Sequence of chain A:
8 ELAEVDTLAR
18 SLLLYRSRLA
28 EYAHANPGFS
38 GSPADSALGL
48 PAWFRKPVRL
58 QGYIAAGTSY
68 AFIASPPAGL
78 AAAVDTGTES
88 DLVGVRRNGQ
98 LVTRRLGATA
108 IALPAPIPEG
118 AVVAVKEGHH

This data describes a binding interaction between two proteins.

Contacts between the two chains:
Residue A71 in chain A interacts with residue A118 in chain B (closest heavy-atom distance 3.3 Å).
Residue P73 in chain A contacts residue G117 in chain B (closest heavy-atom distance 3.4 Å).
Residue S66 in chain A is in contact with residue V122 in chain B (closest heavy-atom distance 3.6 Å).
Residue Y60 in chain A is in contact with residue P111 in chain B (closest heavy-atom distance 3.1 Å).
Residue R23 in chain A is in contact with residue V122 in chain B (closest heavy-atom distance 3.1 Å).
Residue I70 in chain A contacts residue V119 in chain B (closest heavy-atom distance 2.8 Å).
Residue V120 in chain A contacts residue A68 in chain B (closest heavy-atom distance 3.2 Å).
Residue T100 in chain A is in contact with residue D82 in chain B (closest heavy-atom distance 3.7 Å).
Residue D88 in chain A contacts residue R23 in chain B (closest heavy-atom distance 2.6 Å).
Residue R102 in chain A contacts residue D82 in chain B (closest heavy-atom distance 2.7 Å).
Residue A71 in chain A is in contact with residue P115 in chain B (closest heavy-atom distance 3.4 Å).
Residue R102 in chain A contacts residue E124 in chain B (closest heavy-atom distance 2.5 Å).
Residue A62 in chain A is in contact with residue P111 in chain B (closest heavy-atom distance 3.6 Å).
Residue I114 in chain A contacts residue F69 in chain B (closest heavy-atom distance 3.3 Å).
Residue S87 in chain A contacts residue D88 in chain B (closest heavy-atom distance 3.0 Å).
Residue K123 in chain A contacts residue T65 in chain B (closest heavy-atom distance 3.7 Å).
Residue V81 in chain A interacts with residue V90 in chain B (closest heavy-atom distance 3.5 Å).
Residue G117 in chain A interacts with residue P73 in chain B (closest heavy-atom distance 3.3 Å).
Residue A121 in chain A is in contact with residue L19 in chain B (closest heavy-atom distance 3.5 Å).
Residue A121 in chain A interacts with residue S66 in chain B (closest heavy-atom distance 3.4 Å).
Residue D88 in chain A is in contact with residue D88 in chain B (closest heavy-atom distance 3.1 Å).
Residue V119 in chain A contacts residue I70 in chain B (closest heavy-atom distance 2.9 Å).
Residue L77 in chain A interacts with residue V119 in chain B (closest heavy-atom distance 3.6 Å).
Residue R23 in chain A is in contact with residue D88 in chain B (closest heavy-atom distance 2.8 Å).
Residue P73 in chain A interacts with residue V119 in chain B (closest heavy-atom distance 3.3 Å).
Residue A68 in chain A interacts with residue V120 in chain B (closest heavy-atom distance 3.6 Å).
Residue A118 in chain A is in contact with residue I70 in chain B (closest heavy-atom distance 3.4 Å).
Residue V119 in chain A interacts with residue P73 in chain B (closest heavy-atom distance 3.6 Å).
Residue V90 in chain A is in contact with residue D82 in chain B (closest heavy-atom distance 3.3 Å).
Residue R101 in chain A interacts with residue A79 in chain B (closest heavy-atom distance 3.2 Å).
Residue A109 in chain A contacts residue Y67 in chain B (closest heavy-atom distance 2.7 Å).
Residue A118 in chain A contacts residue A71 in chain B (closest heavy-atom distance 3.6 Å).
Residue R23 in chain A contacts residue L89 in chain B (closest heavy-atom distance 3.7 Å).
Residue L103 in chain A is in contact with residue I108 in chain B (closest heavy-atom distance 3.5 Å).
Residue P111 in chain A is in contact with residue Y60 in chain B (closest heavy-atom distance 3.5 Å).
Residue A121 in chain A contacts residue A68 in chain B (closest heavy-atom distance 2.8 Å).
Residue A121 in chain A is in contact with residue Y67 in chain B (closest heavy-atom distance 3.3 Å).
Residue V122 in chain A interacts with residue S66 in chain B (closest heavy-atom distance 3.3 Å).
Residue K123 in chain A interacts with residue S66 in chain B (closest heavy-atom distance 2.8 Å).
Residue P111 in chain A interacts with residue Y67 in chain B (closest heavy-atom distance 3.3 Å).
Residue T85 in chain A interacts with residue V90 in chain B (closest heavy-atom distance 3.5 Å).
Residue V119 in chain A interacts with residue F69 in chain B (closest heavy-atom distance 3.1 Å).
Residue K123 in chain A is in contact with residue R23 in chain B (closest heavy-atom distance 3.6 Å).
Residue S66 in chain A is in contact with residue K123 in chain B (closest heavy-atom distance 2.8 Å).
Residue T65 in chain A interacts with residue K123 in chain B (closest heavy-atom distance 3.3 Å).
Residue A121 in chain A contacts residue R23 in chain B (closest heavy-atom distance 3.5 Å).
Residue Y67 in chain A is in contact with residue P111 in chain B (closest heavy-atom distance 3.6 Å).
Residue A107 in chain A contacts residue L103 in chain B (closest heavy-atom distance 3.7 Å).
Residue A68 in chain A interacts with residue A121 in chain B (closest heavy-atom distance 3.1 Å).
Residue R23 in chain A interacts with residue A121 in chain B (closest heavy-atom distance 3.2 Å).
Residue Y67 in chain A interacts with residue A121 in chain B (closest heavy-atom distance 3.4 Å).
Residue R101 in chain A contacts residue D82 in chain B (closest heavy-atom distance 3.7 Å).
Residue V122 in chain A interacts with residue R23 in chain B (closest heavy-atom distance 3.4 Å).
Residue H31 in chain A contacts residue H126 in chain B (closest heavy-atom distance 3.4 Å).
Residue E124 in chain A contacts residue T65 in chain B (closest heavy-atom distance 2.8 Å).
Residue F69 in chain A is in contact with residue V119 in chain B (closest heavy-atom distance 3.0 Å).
Residue G125 in chain A interacts with residue T65 in chain B (closest heavy-atom distance 3.6 Å).
Residue V90 in chain A interacts with residue T85 in chain B (closest heavy-atom distance 3.6 Å).
Residue I70 in chain A is in contact with residue A118 in chain B (closest heavy-atom distance 3.2 Å).
Residue D88 in chain A contacts residue S87 in chain B (closest heavy-atom distance 2.8 Å).

Sequence of chain B:
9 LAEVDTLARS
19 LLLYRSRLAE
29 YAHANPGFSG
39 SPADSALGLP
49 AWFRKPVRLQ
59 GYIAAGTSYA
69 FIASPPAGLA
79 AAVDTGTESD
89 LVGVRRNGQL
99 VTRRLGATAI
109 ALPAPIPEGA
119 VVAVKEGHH